These two protein chains interact to form a complex.

Sequence of the first protein:
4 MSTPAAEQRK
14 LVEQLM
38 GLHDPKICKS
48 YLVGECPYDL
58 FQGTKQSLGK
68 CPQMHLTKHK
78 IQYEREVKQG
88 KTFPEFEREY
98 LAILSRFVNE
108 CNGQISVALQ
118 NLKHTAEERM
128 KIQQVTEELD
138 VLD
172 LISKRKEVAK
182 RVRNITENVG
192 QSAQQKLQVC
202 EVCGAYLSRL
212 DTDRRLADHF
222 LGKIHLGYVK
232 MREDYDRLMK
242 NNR

Interface contacts:
Residue E202 in the first protein contacts residue R289 in the second protein (closest heavy-atom distance 4.0 Å).
Residue F221 in the first protein interacts with residue C282 in the second protein (closest heavy-atom distance 4.5 Å).
Residue R215 in the first protein contacts residue T267 in the second protein (closest heavy-atom distance 3.9 Å).

Sequence of the second protein:
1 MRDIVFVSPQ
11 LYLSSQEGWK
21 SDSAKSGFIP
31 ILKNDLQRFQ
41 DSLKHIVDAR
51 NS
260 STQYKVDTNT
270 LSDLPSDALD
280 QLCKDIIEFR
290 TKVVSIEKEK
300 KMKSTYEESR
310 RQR